Sequence of chain A:
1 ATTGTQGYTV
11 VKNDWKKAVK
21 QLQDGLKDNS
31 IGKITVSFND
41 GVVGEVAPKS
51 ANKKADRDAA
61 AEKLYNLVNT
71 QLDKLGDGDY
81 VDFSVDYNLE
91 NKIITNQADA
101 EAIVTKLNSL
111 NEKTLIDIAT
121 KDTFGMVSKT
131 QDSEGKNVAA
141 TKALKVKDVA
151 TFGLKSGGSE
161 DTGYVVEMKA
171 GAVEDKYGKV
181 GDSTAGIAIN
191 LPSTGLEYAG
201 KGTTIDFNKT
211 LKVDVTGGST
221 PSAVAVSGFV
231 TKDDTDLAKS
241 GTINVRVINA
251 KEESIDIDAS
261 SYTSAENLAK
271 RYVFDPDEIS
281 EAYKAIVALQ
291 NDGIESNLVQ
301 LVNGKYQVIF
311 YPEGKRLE

These two protein chains interact to form a complex.

Sequence of chain B:
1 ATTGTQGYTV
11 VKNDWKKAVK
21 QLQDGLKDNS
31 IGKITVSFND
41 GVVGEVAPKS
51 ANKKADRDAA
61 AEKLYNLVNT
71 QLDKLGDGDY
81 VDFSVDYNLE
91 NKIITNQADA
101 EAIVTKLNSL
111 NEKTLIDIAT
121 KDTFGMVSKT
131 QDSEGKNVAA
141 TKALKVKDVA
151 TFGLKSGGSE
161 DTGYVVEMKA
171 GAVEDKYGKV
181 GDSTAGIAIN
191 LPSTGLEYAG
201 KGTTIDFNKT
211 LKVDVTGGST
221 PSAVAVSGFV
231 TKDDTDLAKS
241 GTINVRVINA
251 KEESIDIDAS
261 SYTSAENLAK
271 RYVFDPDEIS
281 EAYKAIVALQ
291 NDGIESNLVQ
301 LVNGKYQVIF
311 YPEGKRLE

Residue-level contacts at the interface:
Residue G217 in chain A is in contact with residue N88 in chain B (closest heavy-atom distance 3.6 Å).
Residue D122 in chain A interacts with residue T242 in chain B (closest heavy-atom distance 3.4 Å).
Residue I294 in chain A interacts with residue L110 in chain B (closest heavy-atom distance 3.4 Å).
Residue D122 in chain A is in contact with residue T35 in chain B (closest heavy-atom distance 4.3 Å).
Residue T242 in chain A contacts residue T123 in chain B (closest heavy-atom distance 3.0 Å).
Residue S240 in chain A contacts residue S219 in chain B (closest heavy-atom distance 3.3 Å).
Residue T216 in chain A interacts with residue E90 in chain B (closest heavy-atom distance 4.2 Å).
Residue K106 in chain A is in contact with residue I294 in chain B (closest heavy-atom distance 3.5 Å).
Residue F207 in chain A is in contact with residue E295 in chain B (closest heavy-atom distance 3.9 Å).
Residue G304 in chain A interacts with residue Y306 in chain B (closest heavy-atom distance 3.9 Å).
Residue D292 in chain A interacts with residue K106 in chain B (closest heavy-atom distance 3.2 Å).
Residue K209 in chain A is in contact with residue K209 in chain B (closest heavy-atom distance 3.5 Å).
Residue F207 in chain A interacts with residue G293 in chain B (closest heavy-atom distance 3.1 Å).
Residue S240 in chain A is in contact with residue G218 in chain B (closest heavy-atom distance 2.8 Å).
Residue V215 in chain A contacts residue S240 in chain B (closest heavy-atom distance 3.4 Å).
Residue T242 in chain A interacts with residue D122 in chain B (closest heavy-atom distance 2.7 Å).
Residue T123 in chain A is in contact with residue T242 in chain B (closest heavy-atom distance 3.3 Å).
Residue F124 in chain A is in contact with residue T242 in chain B (closest heavy-atom distance 2.9 Å).
Residue N244 in chain A is in contact with residue D122 in chain B (closest heavy-atom distance 3.8 Å).
Residue G293 in chain A contacts residue N208 in chain B (closest heavy-atom distance 4.3 Å).
Residue S109 in chain A is in contact with residue D292 in chain B (closest heavy-atom distance 2.9 Å).
Residue N88 in chain A interacts with residue G218 in chain B (closest heavy-atom distance 3.2 Å).
Residue G241 in chain A interacts with residue F124 in chain B (closest heavy-atom distance 4.2 Å).
Residue I294 in chain A interacts with residue K106 in chain B (closest heavy-atom distance 4.2 Å).
Residue D214 in chain A interacts with residue K239 in chain B (closest heavy-atom distance 3.8 Å).
Residue S84 in chain A is in contact with residue D122 in chain B (closest heavy-atom distance 2.9 Å).
Residue N208 in chain A is in contact with residue E295 in chain B (closest heavy-atom distance 2.9 Å).
Residue Y177 in chain A is in contact with residue S240 in chain B (closest heavy-atom distance 2.9 Å).
Residue L301 in chain A interacts with residue L301 in chain B (closest heavy-atom distance 4.1 Å).
Residue S109 in chain A interacts with residue I294 in chain B (closest heavy-atom distance 2.8 Å).
Residue D117 in chain A interacts with residue Q6 in chain B (closest heavy-atom distance 3.2 Å).
Residue D122 in chain A interacts with residue A1 in chain B (closest heavy-atom distance 3.9 Å).
Residue T114 in chain A interacts with residue N297 in chain B (closest heavy-atom distance 3.8 Å).
Residue F207 in chain A contacts residue I294 in chain B (closest heavy-atom distance 3.5 Å).
Residue G293 in chain A interacts with residue F207 in chain B (closest heavy-atom distance 3.7 Å).
Residue G218 in chain A interacts with residue S240 in chain B (closest heavy-atom distance 3.0 Å).
Residue I294 in chain A interacts with residue S109 in chain B (closest heavy-atom distance 3.2 Å).
Residue E295 in chain A contacts residue K113 in chain B (closest heavy-atom distance 3.4 Å).
Residue D122 in chain A contacts residue S84 in chain B (closest heavy-atom distance 3.2 Å).
Residue P221 in chain A contacts residue S240 in chain B (closest heavy-atom distance 4.0 Å).
Residue V215 in chain A interacts with residue K239 in chain B (closest heavy-atom distance 3.2 Å).
Residue G218 in chain A contacts residue N88 in chain B (closest heavy-atom distance 2.9 Å).
Residue T123 in chain A is in contact with residue S84 in chain B (closest heavy-atom distance 3.8 Å).
Residue Y177 in chain A contacts residue G241 in chain B (closest heavy-atom distance 3.6 Å).
Residue K106 in chain A interacts with residue D292 in chain B (closest heavy-atom distance 3.0 Å).
Residue D292 in chain A interacts with residue F207 in chain B (closest heavy-atom distance 2.8 Å).
Residue S219 in chain A contacts residue N88 in chain B (closest heavy-atom distance 4.1 Å).
Residue V215 in chain A is in contact with residue A238 in chain B (closest heavy-atom distance 3.8 Å).
Residue T123 in chain A contacts residue N244 in chain B (closest heavy-atom distance 3.2 Å).
Residue D122 in chain A interacts with residue D86 in chain B (closest heavy-atom distance 3.3 Å).
Residue I294 in chain A is in contact with residue F207 in chain B (closest heavy-atom distance 3.7 Å).
Residue I294 in chain A is in contact with residue K113 in chain B (closest heavy-atom distance 3.5 Å).
Residue L110 in chain A contacts residue I294 in chain B (closest heavy-atom distance 3.4 Å).
Residue E295 in chain A contacts residue N208 in chain B (closest heavy-atom distance 2.7 Å).
Residue F124 in chain A contacts residue G241 in chain B (closest heavy-atom distance 3.7 Å).
Residue K179 in chain A is in contact with residue D86 in chain B (closest heavy-atom distance 3.5 Å).
Residue Q6 in chain A is in contact with residue D117 in chain B (closest heavy-atom distance 3.5 Å).
Residue D292 in chain A contacts residue S109 in chain B (closest heavy-atom distance 2.9 Å).
Residue K113 in chain A interacts with residue E295 in chain B (closest heavy-atom distance 3.1 Å).
Residue N88 in chain A is in contact with residue S219 in chain B (closest heavy-atom distance 3.0 Å).